Contacts between the two chains:
Residue M514 in chain A interacts with residue K512 in chain B (closest heavy-atom distance 3.2 Å).
Residue N111 in chain A is in contact with residue N172 in chain B (closest heavy-atom distance 3.2 Å).
Residue E683 in chain A interacts with residue S659 in chain B (closest heavy-atom distance 2.5 Å).
Residue H569 in chain A is in contact with residue N92 in chain B (closest heavy-atom distance 2.8 Å).
Residue N423 in chain A interacts with residue R212 in chain B (closest heavy-atom distance 2.3 Å).
Residue M11 in chain A is in contact with residue E263 in chain B (closest heavy-atom distance 3.2 Å).
Residue A626 in chain A contacts residue H173 in chain B (closest heavy-atom distance 3.1 Å).
Residue E683 in chain A interacts with residue F660 in chain B (closest heavy-atom distance 2.8 Å).
Residue S116 in chain A contacts residue Q605 in chain B (closest heavy-atom distance 3.2 Å).
Residue R9 in chain A contacts residue E263 in chain B (closest heavy-atom distance 3.1 Å).
Residue N727 in chain A contacts residue T729 in chain B (closest heavy-atom distance 3.2 Å).
Residue I724 in chain A contacts residue R725 in chain B (closest heavy-atom distance 2.6 Å).
Residue K712 in chain A is in contact with residue Q711 in chain B (closest heavy-atom distance 3.1 Å).
Residue N423 in chain A contacts residue N214 in chain B (closest heavy-atom distance 2.7 Å).
Residue D233 in chain A is in contact with residue G244 in chain B (closest heavy-atom distance 2.4 Å).
Residue E354 in chain A contacts residue R600 in chain B (closest heavy-atom distance 2.4 Å).
Residue N406 in chain A is in contact with residue N601 in chain B (closest heavy-atom distance 3.2 Å).
Residue K222 in chain A is in contact with residue D267 in chain B (closest heavy-atom distance 3.0 Å).
Residue L462 in chain A is in contact with residue I488 in chain B (closest heavy-atom distance 3.0 Å).
Residue K222 in chain A interacts with residue S242 in chain B (closest heavy-atom distance 2.6 Å).
Residue E536 in chain A contacts residue Y441 in chain B (closest heavy-atom distance 2.2 Å).
Residue T110 in chain A interacts with residue H173 in chain B (closest heavy-atom distance 3.0 Å).
Residue V540 in chain A is in contact with residue S89 in chain B (closest heavy-atom distance 3.1 Å).
Residue N113 in chain A contacts residue T668 in chain B (closest heavy-atom distance 2.9 Å).
Residue N111 in chain A contacts residue I607 in chain B (closest heavy-atom distance 2.9 Å).
Residue A626 in chain A is in contact with residue K603 in chain B (closest heavy-atom distance 3.1 Å).
Residue R447 in chain A contacts residue A453 in chain B (closest heavy-atom distance 2.5 Å).
Residue N727 in chain A interacts with residue D726 in chain B (closest heavy-atom distance 2.2 Å).
Residue E353 in chain A interacts with residue R600 in chain B (closest heavy-atom distance 2.5 Å).
Residue N407 in chain A contacts residue D248 in chain B (closest heavy-atom distance 3.0 Å).
Residue D539 in chain A contacts residue S89 in chain B (closest heavy-atom distance 2.9 Å).
Residue E680 in chain A interacts with residue T664 in chain B (closest heavy-atom distance 3.0 Å).
Residue N379 in chain A interacts with residue G244 in chain B (closest heavy-atom distance 2.9 Å).
Residue D424 in chain A is in contact with residue K217 in chain B (closest heavy-atom distance 3.1 Å).
Residue D463 in chain A is in contact with residue I488 in chain B (closest heavy-atom distance 3.1 Å).
Residue A734 in chain A contacts residue I736 in chain B (closest heavy-atom distance 3.2 Å).
Residue L460 in chain A is in contact with residue H484 in chain B (closest heavy-atom distance 3.1 Å).
Residue E119 in chain A interacts with residue Y606 in chain B (closest heavy-atom distance 3.1 Å).
Residue E117 in chain A contacts residue K147 in chain B (closest heavy-atom distance 3.2 Å).
Residue E720 in chain A is in contact with residue Q718 in chain B (closest heavy-atom distance 3.0 Å).
Residue E683 in chain A contacts residue S661 in chain B (closest heavy-atom distance 2.7 Å).
Residue L460 in chain A is in contact with residue A486 in chain B (closest heavy-atom distance 2.5 Å).
Residue N111 in chain A interacts with residue E169 in chain B (closest heavy-atom distance 2.8 Å).
Residue N379 in chain A contacts residue D248 in chain B (closest heavy-atom distance 2.5 Å).
Residue S409 in chain A interacts with residue D248 in chain B (closest heavy-atom distance 2.7 Å).
Residue L462 in chain A is in contact with residue A486 in chain B (closest heavy-atom distance 2.7 Å).
Residue A504 in chain A is in contact with residue S499 in chain B (closest heavy-atom distance 2.8 Å).
Residue D233 in chain A contacts residue S242 in chain B (closest heavy-atom distance 2.6 Å).
Residue E536 in chain A contacts residue H445 in chain B (closest heavy-atom distance 3.0 Å).
Residue D120 in chain A interacts with residue K150 in chain B (closest heavy-atom distance 3.1 Å).
Residue I570 in chain A is in contact with residue E548 in chain B (closest heavy-atom distance 3.1 Å).
Residue Q566 in chain A contacts residue E97 in chain B (closest heavy-atom distance 3.0 Å).
Residue R447 in chain A contacts residue N455 in chain B (closest heavy-atom distance 2.4 Å).
Residue D580 in chain A contacts residue D179 in chain B (closest heavy-atom distance 3.0 Å).
Residue N113 in chain A is in contact with residue K665 in chain B (closest heavy-atom distance 3.1 Å).
Residue D463 in chain A contacts residue S490 in chain B (closest heavy-atom distance 3.1 Å).
Residue K222 in chain A interacts with residue G326 in chain B (closest heavy-atom distance 3.0 Å).
Residue S409 in chain A contacts residue I247 in chain B (closest heavy-atom distance 3.2 Å).
Residue T110 in chain A interacts with residue N172 in chain B (closest heavy-atom distance 2.3 Å).
Residue E461 in chain A interacts with residue K512 in chain B (closest heavy-atom distance 2.8 Å).

Sequence of chain A:
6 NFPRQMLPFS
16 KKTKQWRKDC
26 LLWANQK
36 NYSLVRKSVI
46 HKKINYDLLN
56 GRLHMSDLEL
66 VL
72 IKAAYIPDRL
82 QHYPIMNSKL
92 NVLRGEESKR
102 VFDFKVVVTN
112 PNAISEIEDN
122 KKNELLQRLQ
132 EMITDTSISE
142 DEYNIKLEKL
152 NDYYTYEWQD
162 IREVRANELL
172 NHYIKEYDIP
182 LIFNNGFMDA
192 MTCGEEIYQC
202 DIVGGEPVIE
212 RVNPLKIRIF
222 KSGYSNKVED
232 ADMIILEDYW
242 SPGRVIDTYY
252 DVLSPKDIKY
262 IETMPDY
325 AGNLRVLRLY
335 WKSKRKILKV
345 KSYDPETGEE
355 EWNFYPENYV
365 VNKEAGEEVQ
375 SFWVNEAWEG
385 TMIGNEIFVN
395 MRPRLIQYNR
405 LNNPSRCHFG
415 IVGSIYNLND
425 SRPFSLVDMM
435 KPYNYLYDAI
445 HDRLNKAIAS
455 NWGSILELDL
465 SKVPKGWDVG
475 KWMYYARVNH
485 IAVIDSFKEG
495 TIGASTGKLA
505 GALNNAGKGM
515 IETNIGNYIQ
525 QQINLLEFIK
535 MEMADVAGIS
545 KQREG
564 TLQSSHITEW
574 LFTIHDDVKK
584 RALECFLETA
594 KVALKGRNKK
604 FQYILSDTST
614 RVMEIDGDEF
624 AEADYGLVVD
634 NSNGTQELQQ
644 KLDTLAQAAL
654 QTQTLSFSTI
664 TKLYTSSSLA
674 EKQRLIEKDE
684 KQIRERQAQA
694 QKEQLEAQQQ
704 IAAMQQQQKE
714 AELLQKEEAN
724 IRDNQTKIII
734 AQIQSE

The following describes two proteins that form a bound complex.

Sequence of chain B:
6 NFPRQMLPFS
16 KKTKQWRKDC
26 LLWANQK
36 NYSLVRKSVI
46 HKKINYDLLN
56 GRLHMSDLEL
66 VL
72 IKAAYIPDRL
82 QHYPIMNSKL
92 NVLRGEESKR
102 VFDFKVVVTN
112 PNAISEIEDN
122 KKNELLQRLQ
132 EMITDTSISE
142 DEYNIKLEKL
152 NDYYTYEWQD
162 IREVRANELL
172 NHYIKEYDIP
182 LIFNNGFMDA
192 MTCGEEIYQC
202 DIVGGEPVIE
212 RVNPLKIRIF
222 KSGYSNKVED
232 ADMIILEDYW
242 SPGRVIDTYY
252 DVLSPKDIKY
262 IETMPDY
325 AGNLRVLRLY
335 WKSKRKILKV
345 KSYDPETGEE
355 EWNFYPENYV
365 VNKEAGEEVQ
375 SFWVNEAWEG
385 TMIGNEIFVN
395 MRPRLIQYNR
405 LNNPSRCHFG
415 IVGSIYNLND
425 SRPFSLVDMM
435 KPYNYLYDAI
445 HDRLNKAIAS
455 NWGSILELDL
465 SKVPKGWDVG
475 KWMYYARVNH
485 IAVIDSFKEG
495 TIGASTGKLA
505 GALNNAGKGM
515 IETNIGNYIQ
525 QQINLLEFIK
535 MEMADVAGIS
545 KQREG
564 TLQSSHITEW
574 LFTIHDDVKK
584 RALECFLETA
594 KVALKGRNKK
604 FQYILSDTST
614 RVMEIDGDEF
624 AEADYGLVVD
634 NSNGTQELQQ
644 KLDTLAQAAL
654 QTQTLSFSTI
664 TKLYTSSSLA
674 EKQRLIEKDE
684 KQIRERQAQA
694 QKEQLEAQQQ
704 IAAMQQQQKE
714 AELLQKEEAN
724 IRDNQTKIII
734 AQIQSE